Sequence of protein 2:
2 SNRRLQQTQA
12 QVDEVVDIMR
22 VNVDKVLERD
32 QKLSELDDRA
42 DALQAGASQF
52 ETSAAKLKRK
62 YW

Sequence of protein 1:
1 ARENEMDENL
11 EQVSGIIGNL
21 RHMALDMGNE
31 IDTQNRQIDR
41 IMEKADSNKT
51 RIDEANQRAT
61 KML

These two protein chains interact to form a complex.

Residue-level contacts at the interface:
Residue L20 in protein 1 contacts residue V16 in protein 2 (closest heavy-atom distance 4.0 Å).
Residue I41 in protein 1 is in contact with residue L37 in protein 2 (closest heavy-atom distance 3.8 Å).
Residue M42 in protein 1 contacts residue L37 in protein 2 (closest heavy-atom distance 3.6 Å).
Residue L25 in protein 1 interacts with residue I19 in protein 2 (closest heavy-atom distance 3.8 Å).
Residue K49 in protein 1 interacts with residue L44 in protein 2 (closest heavy-atom distance 3.4 Å).
Residue A24 in protein 1 is in contact with residue M20 in protein 2 (closest heavy-atom distance 3.5 Å).
Residue N56 in protein 1 contacts residue Q50 in protein 2 (closest heavy-atom distance 3.5 Å).
Residue N35 in protein 1 is in contact with residue K33 in protein 2 (closest heavy-atom distance 4.0 Å).
Residue D32 in protein 1 interacts with residue K26 in protein 2 (closest heavy-atom distance 3.0 Å).
Residue M62 in protein 1 contacts residue K61 in protein 2 (closest heavy-atom distance 3.7 Å).
Residue I31 in protein 1 contacts residue N23 in protein 2 (closest heavy-atom distance 4.3 Å).
Residue M42 in protein 1 is in contact with residue K33 in protein 2 (closest heavy-atom distance 3.2 Å).
Residue K49 in protein 1 is in contact with residue R40 in protein 2 (closest heavy-atom distance 4.4 Å).
Residue M62 in protein 1 is in contact with residue Y62 in protein 2 (closest heavy-atom distance 3.6 Å).
Residue N35 in protein 1 is in contact with residue K26 in protein 2 (closest heavy-atom distance 3.5 Å).
Residue I38 in protein 1 interacts with residue R30 in protein 2 (closest heavy-atom distance 4.1 Å).
Residue T60 in protein 1 contacts residue S54 in protein 2 (closest heavy-atom distance 4.4 Å).
Residue A24 in protein 1 is in contact with residue I19 in protein 2 (closest heavy-atom distance 3.6 Å).
Residue I52 in protein 1 contacts residue G47 in protein 2 (closest heavy-atom distance 3.6 Å).
Residue E11 in protein 1 is in contact with residue R5 in protein 2 (closest heavy-atom distance 3.1 Å).
Residue L63 in protein 1 interacts with residue S54 in protein 2 (closest heavy-atom distance 4.0 Å).
Residue G18 in protein 1 is in contact with residue Q12 in protein 2 (closest heavy-atom distance 4.1 Å).
Residue R21 in protein 1 contacts residue V16 in protein 2 (closest heavy-atom distance 3.6 Å).
Residue A59 in protein 1 interacts with residue S54 in protein 2 (closest heavy-atom distance 3.8 Å).
Residue A45 in protein 1 is in contact with residue L44 in protein 2 (closest heavy-atom distance 4.2 Å).
Residue N56 in protein 1 contacts residue F51 in protein 2 (closest heavy-atom distance 2.9 Å).
Residue M62 in protein 1 is in contact with residue L58 in protein 2 (closest heavy-atom distance 4.0 Å).
Residue A59 in protein 1 contacts residue F51 in protein 2 (closest heavy-atom distance 4.2 Å).
Residue L63 in protein 1 is in contact with residue L58 in protein 2 (closest heavy-atom distance 3.5 Å).
Residue I31 in protein 1 interacts with residue V27 in protein 2 (closest heavy-atom distance 4.2 Å).
Residue N35 in protein 1 contacts residue R30 in protein 2 (closest heavy-atom distance 3.3 Å).
Residue I38 in protein 1 interacts with residue L34 in protein 2 (closest heavy-atom distance 3.8 Å).
Residue A24 in protein 1 interacts with residue N23 in protein 2 (closest heavy-atom distance 2.7 Å).
Residue A45 in protein 1 contacts residue L37 in protein 2 (closest heavy-atom distance 4.4 Å).
Residue I31 in protein 1 interacts with residue K26 in protein 2 (closest heavy-atom distance 3.7 Å).
Residue L63 in protein 1 contacts residue K61 in protein 2 (closest heavy-atom distance 4.2 Å).
Residue M42 in protein 1 contacts residue E36 in protein 2 (closest heavy-atom distance 3.6 Å).
Residue A59 in protein 1 is in contact with residue L58 in protein 2 (closest heavy-atom distance 3.8 Å).
Residue M27 in protein 1 interacts with residue N23 in protein 2 (closest heavy-atom distance 3.9 Å).
Residue Q34 in protein 1 interacts with residue R30 in protein 2 (closest heavy-atom distance 2.7 Å).
Residue I38 in protein 1 is in contact with residue K33 in protein 2 (closest heavy-atom distance 3.6 Å).
Residue R21 in protein 1 interacts with residue I19 in protein 2 (closest heavy-atom distance 4.0 Å).
Residue S14 in protein 1 is in contact with residue Q12 in protein 2 (closest heavy-atom distance 2.5 Å).
Residue I17 in protein 1 contacts residue Q12 in protein 2 (closest heavy-atom distance 3.7 Å).
Residue I17 in protein 1 interacts with residue V16 in protein 2 (closest heavy-atom distance 3.9 Å).
Residue G28 in protein 1 is in contact with residue K26 in protein 2 (closest heavy-atom distance 3.9 Å).
Residue D39 in protein 1 interacts with residue K33 in protein 2 (closest heavy-atom distance 3.0 Å).
Residue M27 in protein 1 is in contact with residue M20 in protein 2 (closest heavy-atom distance 4.0 Å).
Residue L10 in protein 1 is in contact with residue L6 in protein 2 (closest heavy-atom distance 3.7 Å).
Residue A55 in protein 1 contacts residue F51 in protein 2 (closest heavy-atom distance 3.6 Å).
Residue I17 in protein 1 is in contact with residue V13 in protein 2 (closest heavy-atom distance 3.8 Å).
Residue I52 in protein 1 is in contact with residue A48 in protein 2 (closest heavy-atom distance 3.9 Å).
Residue S14 in protein 1 contacts residue T9 in protein 2 (closest heavy-atom distance 4.0 Å).
Residue M42 in protein 1 interacts with residue R40 in protein 2 (closest heavy-atom distance 3.5 Å).
Residue N56 in protein 1 is in contact with residue G47 in protein 2 (closest heavy-atom distance 3.0 Å).
Residue N48 in protein 1 contacts residue L44 in protein 2 (closest heavy-atom distance 3.7 Å).
Residue I52 in protein 1 interacts with residue L44 in protein 2 (closest heavy-atom distance 3.6 Å).
Residue R21 in protein 1 is in contact with residue E15 in protein 2 (closest heavy-atom distance 3.1 Å).
Residue L63 in protein 1 is in contact with residue K57 in protein 2 (closest heavy-atom distance 3.5 Å).
Residue G28 in protein 1 interacts with residue N23 in protein 2 (closest heavy-atom distance 3.2 Å).